Sequence of protein 2:
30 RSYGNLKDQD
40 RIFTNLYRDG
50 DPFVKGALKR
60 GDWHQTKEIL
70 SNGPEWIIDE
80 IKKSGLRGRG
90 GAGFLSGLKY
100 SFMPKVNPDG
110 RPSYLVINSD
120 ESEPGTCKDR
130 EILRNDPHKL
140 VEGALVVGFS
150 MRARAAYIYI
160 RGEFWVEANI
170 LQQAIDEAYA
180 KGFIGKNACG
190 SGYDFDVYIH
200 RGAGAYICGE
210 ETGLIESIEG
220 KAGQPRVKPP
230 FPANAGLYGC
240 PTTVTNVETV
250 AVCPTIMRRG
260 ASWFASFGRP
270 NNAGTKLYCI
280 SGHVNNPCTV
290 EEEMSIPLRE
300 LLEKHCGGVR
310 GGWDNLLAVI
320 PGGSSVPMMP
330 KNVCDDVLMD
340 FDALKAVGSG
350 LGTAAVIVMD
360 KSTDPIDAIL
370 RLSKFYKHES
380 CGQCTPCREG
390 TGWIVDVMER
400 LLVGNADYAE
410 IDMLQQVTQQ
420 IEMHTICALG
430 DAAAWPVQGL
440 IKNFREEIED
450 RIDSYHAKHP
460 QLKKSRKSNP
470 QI

Residue-level contacts at the interface:
Residue R465 in protein 2 contacts residue N352 in protein 1 (closest heavy-atom distance 3.9 Å).
Residue R465 in protein 2 interacts with residue T347 in protein 1 (closest heavy-atom distance 4.5 Å).

This data describes a binding interaction between two proteins.

Sequence of protein 1:
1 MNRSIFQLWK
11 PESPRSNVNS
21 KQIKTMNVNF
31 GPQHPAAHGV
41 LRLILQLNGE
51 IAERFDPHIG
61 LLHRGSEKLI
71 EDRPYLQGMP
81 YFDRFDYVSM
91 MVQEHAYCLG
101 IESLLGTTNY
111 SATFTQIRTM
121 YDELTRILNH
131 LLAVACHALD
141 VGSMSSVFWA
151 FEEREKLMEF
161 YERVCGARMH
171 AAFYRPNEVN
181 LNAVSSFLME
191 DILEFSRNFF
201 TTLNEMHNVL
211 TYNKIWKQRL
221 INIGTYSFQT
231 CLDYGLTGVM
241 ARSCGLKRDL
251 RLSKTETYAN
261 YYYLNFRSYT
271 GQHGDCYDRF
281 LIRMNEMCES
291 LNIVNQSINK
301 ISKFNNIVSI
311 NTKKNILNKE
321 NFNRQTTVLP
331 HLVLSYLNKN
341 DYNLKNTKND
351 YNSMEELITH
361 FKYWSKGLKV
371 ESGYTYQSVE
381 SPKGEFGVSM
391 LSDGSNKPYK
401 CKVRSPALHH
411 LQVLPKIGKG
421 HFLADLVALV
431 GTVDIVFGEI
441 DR